Sequence of the first protein:
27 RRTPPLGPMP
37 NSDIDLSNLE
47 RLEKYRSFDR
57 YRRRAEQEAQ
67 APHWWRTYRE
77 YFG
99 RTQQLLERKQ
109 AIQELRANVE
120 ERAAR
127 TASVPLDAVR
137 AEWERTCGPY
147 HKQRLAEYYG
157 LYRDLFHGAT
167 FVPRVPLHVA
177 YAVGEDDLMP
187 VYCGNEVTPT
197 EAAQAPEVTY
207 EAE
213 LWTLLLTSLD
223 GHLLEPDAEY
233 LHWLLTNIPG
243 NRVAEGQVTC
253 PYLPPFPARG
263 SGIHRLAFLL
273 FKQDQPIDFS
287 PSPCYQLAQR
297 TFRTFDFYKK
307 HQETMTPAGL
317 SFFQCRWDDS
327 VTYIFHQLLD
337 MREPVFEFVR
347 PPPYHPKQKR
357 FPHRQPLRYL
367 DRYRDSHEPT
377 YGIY

Residue-level contacts at the interface:
Residue P362 in the first protein is in contact with residue E146 in the second protein (closest heavy-atom distance 4.0 Å).
Residue L366 in the first protein contacts residue L121 in the second protein (closest heavy-atom distance 4.3 Å).
Residue L363 in the first protein contacts residue F147 in the second protein (closest heavy-atom distance 4.0 Å).
Residue L366 in the first protein contacts residue Y180 in the second protein (closest heavy-atom distance 3.6 Å).
Residue L363 in the first protein contacts residue Y180 in the second protein (closest heavy-atom distance 3.5 Å).
Residue R356 in the first protein contacts residue L121 in the second protein (closest heavy-atom distance 3.7 Å).
Residue F357 in the first protein is in contact with residue K156 in the second protein (closest heavy-atom distance 3.5 Å).
Residue K353 in the first protein interacts with residue K187 in the second protein (closest heavy-atom distance 3.4 Å).
Residue P362 in the first protein interacts with residue F149 in the second protein (closest heavy-atom distance 3.9 Å).
Residue F357 in the first protein interacts with residue L121 in the second protein (closest heavy-atom distance 3.8 Å).
Residue R364 in the first protein contacts residue E146 in the second protein (closest heavy-atom distance 2.7 Å).
Residue Y365 in the first protein contacts residue F149 in the second protein (closest heavy-atom distance 3.9 Å).
Residue P362 in the first protein interacts with residue F147 in the second protein (closest heavy-atom distance 3.3 Å).
Residue Q354 in the first protein interacts with residue L186 in the second protein (closest heavy-atom distance 3.8 Å).
Residue P358 in the first protein interacts with residue R183 in the second protein (closest heavy-atom distance 4.0 Å).
Residue F357 in the first protein is in contact with residue S155 in the second protein (closest heavy-atom distance 3.5 Å).
Residue L363 in the first protein is in contact with residue L117 in the second protein (closest heavy-atom distance 4.5 Å).
Residue L363 in the first protein interacts with residue V123 in the second protein (closest heavy-atom distance 4.3 Å).
Residue F357 in the first protein interacts with residue C150 in the second protein (closest heavy-atom distance 4.5 Å).
Residue D367 in the first protein contacts residue Y180 in the second protein (closest heavy-atom distance 2.8 Å).
Residue R360 in the first protein interacts with residue R124 in the second protein (closest heavy-atom distance 4.2 Å).
Residue P358 in the first protein contacts residue L121 in the second protein (closest heavy-atom distance 3.6 Å).
Residue R356 in the first protein is in contact with residue R183 in the second protein (closest heavy-atom distance 2.7 Å).
Residue L366 in the first protein is in contact with residue T184 in the second protein (closest heavy-atom distance 4.5 Å).
Residue Q361 in the first protein interacts with residue F147 in the second protein (closest heavy-atom distance 4.2 Å).
Residue R370 in the first protein interacts with residue Y180 in the second protein (closest heavy-atom distance 3.9 Å).
Residue Y380 in the first protein is in contact with residue W171 in the second protein (closest heavy-atom distance 3.5 Å).
Residue Y377 in the first protein is in contact with residue Q178 in the second protein (closest heavy-atom distance 3.5 Å).
Residue F357 in the first protein interacts with residue K152 in the second protein (closest heavy-atom distance 3.8 Å).
Residue Y369 in the first protein contacts residue T184 in the second protein (closest heavy-atom distance 2.7 Å).
Residue R370 in the first protein contacts residue K179 in the second protein (closest heavy-atom distance 2.8 Å).
Residue H359 in the first protein is in contact with residue C150 in the second protein (closest heavy-atom distance 4.2 Å).
Residue P358 in the first protein contacts residue F149 in the second protein (closest heavy-atom distance 3.6 Å).
Residue H359 in the first protein interacts with residue V148 in the second protein (closest heavy-atom distance 3.9 Å).
Residue D367 in the first protein interacts with residue K179 in the second protein (closest heavy-atom distance 2.7 Å).
Residue K355 in the first protein contacts residue L186 in the second protein (closest heavy-atom distance 4.6 Å).
Residue Q361 in the first protein is in contact with residue V148 in the second protein (closest heavy-atom distance 3.7 Å).
Residue F357 in the first protein interacts with residue G120 in the second protein (closest heavy-atom distance 3.6 Å).
Residue Y380 in the first protein contacts residue R169 in the second protein (closest heavy-atom distance 4.2 Å).
Residue H359 in the first protein is in contact with residue F149 in the second protein (closest heavy-atom distance 2.8 Å).
Residue Y377 in the first protein interacts with residue W171 in the second protein (closest heavy-atom distance 4.3 Å).
Residue R364 in the first protein interacts with residue K142 in the second protein (closest heavy-atom distance 3.6 Å).
Residue K355 in the first protein interacts with residue R183 in the second protein (closest heavy-atom distance 2.4 Å).
Residue F357 in the first protein is in contact with residue R183 in the second protein (closest heavy-atom distance 4.5 Å).
Residue Q354 in the first protein contacts residue R183 in the second protein (closest heavy-atom distance 3.4 Å).
Residue Q354 in the first protein interacts with residue V188 in the second protein (closest heavy-atom distance 4.1 Å).
Residue Q361 in the first protein interacts with residue F149 in the second protein (closest heavy-atom distance 3.4 Å).
Residue R370 in the first protein interacts with residue T184 in the second protein (closest heavy-atom distance 3.2 Å).
Residue R360 in the first protein interacts with residue V148 in the second protein (closest heavy-atom distance 3.5 Å).
Residue L366 in the first protein interacts with residue F149 in the second protein (closest heavy-atom distance 3.7 Å).
Residue R360 in the first protein contacts residue F149 in the second protein (closest heavy-atom distance 4.0 Å).
Residue L363 in the first protein contacts residue F149 in the second protein (closest heavy-atom distance 3.7 Å).
Residue Q354 in the first protein interacts with residue T184 in the second protein (closest heavy-atom distance 3.0 Å).
Residue Q354 in the first protein contacts residue N185 in the second protein (closest heavy-atom distance 3.9 Å).
Residue R360 in the first protein contacts residue K126 in the second protein (closest heavy-atom distance 3.3 Å).
Residue L366 in the first protein interacts with residue R183 in the second protein (closest heavy-atom distance 4.0 Å).
Residue H359 in the first protein interacts with residue N151 in the second protein (closest heavy-atom distance 3.7 Å).
Residue L363 in the first protein contacts residue Y177 in the second protein (closest heavy-atom distance 3.5 Å).
Residue L366 in the first protein contacts residue L117 in the second protein (closest heavy-atom distance 4.1 Å).
Residue R356 in the first protein interacts with residue V188 in the second protein (closest heavy-atom distance 4.4 Å).

This data describes a binding interaction between two proteins.

Sequence of the second protein:
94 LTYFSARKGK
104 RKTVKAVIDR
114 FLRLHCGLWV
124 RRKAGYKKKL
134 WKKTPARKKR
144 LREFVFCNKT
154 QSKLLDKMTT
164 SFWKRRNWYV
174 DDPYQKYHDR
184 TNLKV